This data describes a binding interaction between two proteins.

Contacts between the two chains:
Residue I417 in protein 2 is in contact with residue F98 in protein 1 (closest heavy-atom distance 4.1 Å).
Residue P420 in protein 2 is in contact with residue H89 in protein 1 (closest heavy-atom distance 4.7 Å).
Residue M405 in protein 2 contacts residue F81 in protein 1 (closest heavy-atom distance 3.9 Å).
Residue Q412 in protein 2 interacts with residue L102 in protein 1 (closest heavy-atom distance 3.8 Å).
Residue K416 in protein 2 contacts residue K101 in protein 1 (closest heavy-atom distance 3.2 Å).
Residue E401 in protein 2 interacts with residue L52 in protein 1 (closest heavy-atom distance 3.4 Å).
Residue S403 in protein 2 interacts with residue L102 in protein 1 (closest heavy-atom distance 4.9 Å).
Residue D406 in protein 2 is in contact with residue G99 in protein 1 (closest heavy-atom distance 3.1 Å).
Residue L399 in protein 2 contacts residue Y87 in protein 1 (closest heavy-atom distance 3.7 Å).
Residue D406 in protein 2 contacts residue F98 in protein 1 (closest heavy-atom distance 3.4 Å).
Residue I417 in protein 2 interacts with residue Y87 in protein 1 (closest heavy-atom distance 3.7 Å).
Residue G407 in protein 2 interacts with residue L102 in protein 1 (closest heavy-atom distance 3.9 Å).
Residue D406 in protein 2 interacts with residue L102 in protein 1 (closest heavy-atom distance 4.1 Å).
Residue D406 in protein 2 contacts residue R146 in protein 1 (closest heavy-atom distance 3.2 Å).
Residue A404 in protein 2 contacts residue V77 in protein 1 (closest heavy-atom distance 4.5 Å).
Residue A402 in protein 2 contacts residue R146 in protein 1 (closest heavy-atom distance 3.4 Å).
Residue L399 in protein 2 contacts residue P88 in protein 1 (closest heavy-atom distance 3.7 Å).
Residue A408 in protein 2 contacts residue L102 in protein 1 (closest heavy-atom distance 3.5 Å).
Residue A402 in protein 2 is in contact with residue A85 in protein 1 (closest heavy-atom distance 3.6 Å).
Residue A404 in protein 2 interacts with residue L52 in protein 1 (closest heavy-atom distance 4.2 Å).
Residue K416 in protein 2 contacts residue L102 in protein 1 (closest heavy-atom distance 4.4 Å).
Residue D406 in protein 2 is in contact with residue N95 in protein 1 (closest heavy-atom distance 4.6 Å).
Residue D406 in protein 2 is in contact with residue V77 in protein 1 (closest heavy-atom distance 4.9 Å).
Residue A404 in protein 2 is in contact with residue P72 in protein 1 (closest heavy-atom distance 3.6 Å).
Residue M405 in protein 2 contacts residue M79 in protein 1 (closest heavy-atom distance 3.5 Å).
Residue D398 in protein 2 contacts residue F81 in protein 1 (closest heavy-atom distance 4.8 Å).
Residue L421 in protein 2 interacts with residue H89 in protein 1 (closest heavy-atom distance 3.7 Å).
Residue E401 in protein 2 interacts with residue R47 in protein 1 (closest heavy-atom distance 2.8 Å).
Residue M405 in protein 2 contacts residue V77 in protein 1 (closest heavy-atom distance 3.0 Å).
Residue K416 in protein 2 interacts with residue L90 in protein 1 (closest heavy-atom distance 5.0 Å).
Residue S403 in protein 2 is in contact with residue F98 in protein 1 (closest heavy-atom distance 4.8 Å).
Residue D398 in protein 2 is in contact with residue S83 in protein 1 (closest heavy-atom distance 4.5 Å).
Residue L399 in protein 2 contacts residue A85 in protein 1 (closest heavy-atom distance 3.8 Å).
Residue M405 in protein 2 is in contact with residue L52 in protein 1 (closest heavy-atom distance 4.2 Å).
Residue D398 in protein 2 is in contact with residue A85 in protein 1 (closest heavy-atom distance 3.7 Å).
Residue A402 in protein 2 interacts with residue F81 in protein 1 (closest heavy-atom distance 3.9 Å).
Residue A408 in protein 2 contacts residue A73 in protein 1 (closest heavy-atom distance 3.3 Å).
Residue I417 in protein 2 interacts with residue H89 in protein 1 (closest heavy-atom distance 4.0 Å).
Residue M405 in protein 2 is in contact with residue A50 in protein 1 (closest heavy-atom distance 3.8 Å).
Residue D406 in protein 2 contacts residue Y87 in protein 1 (closest heavy-atom distance 3.6 Å).
Residue A402 in protein 2 contacts residue Y87 in protein 1 (closest heavy-atom distance 2.9 Å).
Residue M405 in protein 2 is in contact with residue L156 in protein 1 (closest heavy-atom distance 4.4 Å).
Residue K416 in protein 2 is in contact with residue F98 in protein 1 (closest heavy-atom distance 4.0 Å).
Residue M405 in protein 2 contacts residue G78 in protein 1 (closest heavy-atom distance 3.4 Å).
Residue L421 in protein 2 is in contact with residue P88 in protein 1 (closest heavy-atom distance 4.7 Å).
Residue G407 in protein 2 is in contact with residue A73 in protein 1 (closest heavy-atom distance 3.9 Å).
Residue L399 in protein 2 contacts residue L86 in protein 1 (closest heavy-atom distance 3.4 Å).
Residue M405 in protein 2 contacts residue P72 in protein 1 (closest heavy-atom distance 4.7 Å).
Residue K416 in protein 2 interacts with residue H89 in protein 1 (closest heavy-atom distance 3.3 Å).
Residue E401 in protein 2 interacts with residue F81 in protein 1 (closest heavy-atom distance 3.5 Å).
Residue S403 in protein 2 interacts with residue Y87 in protein 1 (closest heavy-atom distance 3.4 Å).
Residue A404 in protein 2 is in contact with residue A73 in protein 1 (closest heavy-atom distance 3.2 Å).

Sequence of protein 2:
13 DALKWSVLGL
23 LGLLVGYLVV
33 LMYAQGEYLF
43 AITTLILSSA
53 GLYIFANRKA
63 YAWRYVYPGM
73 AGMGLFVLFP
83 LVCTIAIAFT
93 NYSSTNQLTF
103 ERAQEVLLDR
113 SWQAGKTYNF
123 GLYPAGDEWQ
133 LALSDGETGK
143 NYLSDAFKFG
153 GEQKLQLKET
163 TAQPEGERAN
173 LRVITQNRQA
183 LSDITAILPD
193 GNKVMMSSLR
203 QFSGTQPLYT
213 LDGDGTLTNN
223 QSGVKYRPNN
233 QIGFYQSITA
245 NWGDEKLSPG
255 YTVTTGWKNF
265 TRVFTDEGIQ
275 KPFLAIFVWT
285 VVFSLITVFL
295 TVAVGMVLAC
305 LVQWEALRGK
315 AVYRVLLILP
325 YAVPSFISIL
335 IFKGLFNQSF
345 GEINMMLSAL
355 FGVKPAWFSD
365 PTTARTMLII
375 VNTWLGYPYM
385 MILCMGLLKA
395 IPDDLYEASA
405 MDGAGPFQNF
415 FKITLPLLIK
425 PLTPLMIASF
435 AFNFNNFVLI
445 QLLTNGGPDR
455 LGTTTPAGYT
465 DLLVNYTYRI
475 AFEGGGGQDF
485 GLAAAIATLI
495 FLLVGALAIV

Sequence of protein 1:
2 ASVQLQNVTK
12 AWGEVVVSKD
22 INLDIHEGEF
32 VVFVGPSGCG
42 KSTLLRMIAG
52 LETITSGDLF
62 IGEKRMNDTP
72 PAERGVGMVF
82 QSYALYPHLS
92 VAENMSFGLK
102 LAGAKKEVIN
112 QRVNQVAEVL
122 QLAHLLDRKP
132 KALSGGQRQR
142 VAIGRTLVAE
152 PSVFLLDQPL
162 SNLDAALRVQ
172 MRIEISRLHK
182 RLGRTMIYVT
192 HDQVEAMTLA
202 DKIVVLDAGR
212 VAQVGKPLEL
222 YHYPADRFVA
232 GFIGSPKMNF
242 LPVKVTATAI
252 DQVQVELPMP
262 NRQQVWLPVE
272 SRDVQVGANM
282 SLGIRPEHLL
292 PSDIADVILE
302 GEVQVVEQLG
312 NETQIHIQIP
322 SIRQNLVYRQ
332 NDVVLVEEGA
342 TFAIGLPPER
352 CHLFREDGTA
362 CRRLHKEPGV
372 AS